Sequence of chain B:
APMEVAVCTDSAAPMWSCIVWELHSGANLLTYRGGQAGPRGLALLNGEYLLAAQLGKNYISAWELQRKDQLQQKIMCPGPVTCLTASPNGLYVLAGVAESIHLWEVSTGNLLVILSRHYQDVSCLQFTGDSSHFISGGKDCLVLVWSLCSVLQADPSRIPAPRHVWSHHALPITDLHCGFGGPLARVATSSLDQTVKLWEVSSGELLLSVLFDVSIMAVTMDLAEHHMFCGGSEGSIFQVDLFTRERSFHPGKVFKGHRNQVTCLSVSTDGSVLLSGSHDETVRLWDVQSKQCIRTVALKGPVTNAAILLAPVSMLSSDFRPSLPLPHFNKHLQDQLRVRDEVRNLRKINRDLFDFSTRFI

Interface contacts:
Residue R403 in chain A is in contact with residue E107 in chain B (closest heavy-atom distance 3.4 Å).
Residue R400 in chain A contacts residue S109 in chain B (closest heavy-atom distance 3.9 Å).
Residue P548 in chain A contacts residue S204 in chain B (closest heavy-atom distance 3.5 Å).
Residue L402 in chain A interacts with residue L150 in chain B (closest heavy-atom distance 3.7 Å).
Residue P602 in chain A contacts residue S204 in chain B (closest heavy-atom distance 3.5 Å).
Residue P74 in chain A interacts with residue I427 in chain B (closest heavy-atom distance 3.9 Å).
Residue V645 in chain A interacts with residue F245 in chain B (closest heavy-atom distance 3.5 Å).
Residue G341 in chain A interacts with residue R399 in chain B (closest heavy-atom distance 2.9 Å).
Residue P602 in chain A contacts residue S205 in chain B (closest heavy-atom distance 3.6 Å).
Residue G405 in chain A contacts residue Q155 in chain B (closest heavy-atom distance 3.3 Å).
Residue A156 in chain A is in contact with residue F426 in chain B (closest heavy-atom distance 3.5 Å).
Residue P646 in chain A interacts with residue T246 in chain B (closest heavy-atom distance 3.8 Å).
Residue V344 in chain A is in contact with residue L398 in chain B (closest heavy-atom distance 3.1 Å).
Residue R84 in chain A interacts with residue L419 in chain B (closest heavy-atom distance 3.9 Å).
Residue L648 in chain A interacts with residue L209 in chain B (closest heavy-atom distance 3.8 Å).
Residue P343 in chain A is in contact with residue R399 in chain B (closest heavy-atom distance 3.6 Å).
Residue L648 in chain A interacts with residue L210 in chain B (closest heavy-atom distance 3.7 Å).
Residue V348 in chain A is in contact with residue D396 in chain B (closest heavy-atom distance 3.6 Å).
Residue L402 in chain A contacts residue Q155 in chain B (closest heavy-atom distance 2.3 Å).
Residue L648 in chain A interacts with residue L200 in chain B (closest heavy-atom distance 3.6 Å).
Residue R400 in chain A interacts with residue L398 in chain B (closest heavy-atom distance 3.8 Å).
Residue R400 in chain A contacts residue L93 in chain B (closest heavy-atom distance 3.7 Å).
Residue V344 in chain A is in contact with residue Q397 in chain B (closest heavy-atom distance 2.9 Å).
Residue R84 in chain A is in contact with residue N416 in chain B (closest heavy-atom distance 3.7 Å).
Residue C81 in chain A is in contact with residue F420 in chain B (closest heavy-atom distance 3.3 Å).
Residue T157 in chain A is in contact with residue F426 in chain B (closest heavy-atom distance 3.0 Å).
Residue P77 in chain A is in contact with residue F420 in chain B (closest heavy-atom distance 3.4 Å).
Residue F340 in chain A contacts residue V400 in chain B (closest heavy-atom distance 3.5 Å).
Residue A454 in chain A contacts residue S134 in chain B (closest heavy-atom distance 3.8 Å).
Residue S338 in chain A interacts with residue R401 in chain B (closest heavy-atom distance 3.9 Å).
Residue P343 in chain A contacts residue Q397 in chain B (closest heavy-atom distance 3.4 Å).
Residue V344 in chain A is in contact with residue D396 in chain B (closest heavy-atom distance 3.3 Å).
Residue S345 in chain A interacts with residue D396 in chain B (closest heavy-atom distance 3.2 Å).
Residue V346 in chain A is in contact with residue D396 in chain B (closest heavy-atom distance 2.7 Å).
Residue I406 in chain A contacts residue Q155 in chain B (closest heavy-atom distance 3.3 Å).
Residue L402 in chain A contacts residue L154 in chain B (closest heavy-atom distance 3.7 Å).
Residue R84 in chain A interacts with residue F420 in chain B (closest heavy-atom distance 3.2 Å).
Residue S455 in chain A is in contact with residue S134 in chain B (closest heavy-atom distance 3.3 Å).
Residue R403 in chain A contacts residue D396 in chain B (closest heavy-atom distance 3.6 Å).
Residue R400 in chain A interacts with residue D396 in chain B (closest heavy-atom distance 3.8 Å).
Residue S345 in chain A contacts residue Q395 in chain B (closest heavy-atom distance 3.8 Å).
Residue E339 in chain A interacts with residue R401 in chain B (closest heavy-atom distance 3.2 Å).
Residue P548 in chain A is in contact with residue P185 in chain B (closest heavy-atom distance 3.7 Å).
Residue P77 in chain A interacts with residue I427 in chain B (closest heavy-atom distance 3.7 Å).
Residue F116 in chain A contacts residue F426 in chain B (closest heavy-atom distance 3.4 Å).
Residue L336 in chain A interacts with residue V400 in chain B (closest heavy-atom distance 3.8 Å).
Residue P548 in chain A is in contact with residue L186 in chain B (closest heavy-atom distance 3.6 Å).
Residue S338 in chain A interacts with residue V400 in chain B (closest heavy-atom distance 3.1 Å).
Residue L160 in chain A interacts with residue S423 in chain B (closest heavy-atom distance 3.8 Å).
Residue E339 in chain A contacts residue V400 in chain B (closest heavy-atom distance 3.3 Å).
Residue S399 in chain A contacts residue Y94 in chain B (closest heavy-atom distance 3.8 Å).
Residue P343 in chain A is in contact with residue L334 in chain B (closest heavy-atom distance 3.5 Å).
Residue V346 in chain A contacts residue Q395 in chain B (closest heavy-atom distance 3.2 Å).
Residue S455 in chain A contacts residue C151 in chain B (closest heavy-atom distance 3.2 Å).
Residue P646 in chain A contacts residue F245 in chain B (closest heavy-atom distance 3.6 Å).
Residue P343 in chain A contacts residue L398 in chain B (closest heavy-atom distance 3.8 Å).
Residue A454 in chain A is in contact with residue P185 in chain B (closest heavy-atom distance 3.5 Å).
Residue S399 in chain A contacts residue L93 in chain B (closest heavy-atom distance 3.8 Å).
Residue L549 in chain A is in contact with residue R165 in chain B (closest heavy-atom distance 3.5 Å).
Residue R403 in chain A is in contact with residue L154 in chain B (closest heavy-atom distance 3.7 Å).

Sequence of chain A:
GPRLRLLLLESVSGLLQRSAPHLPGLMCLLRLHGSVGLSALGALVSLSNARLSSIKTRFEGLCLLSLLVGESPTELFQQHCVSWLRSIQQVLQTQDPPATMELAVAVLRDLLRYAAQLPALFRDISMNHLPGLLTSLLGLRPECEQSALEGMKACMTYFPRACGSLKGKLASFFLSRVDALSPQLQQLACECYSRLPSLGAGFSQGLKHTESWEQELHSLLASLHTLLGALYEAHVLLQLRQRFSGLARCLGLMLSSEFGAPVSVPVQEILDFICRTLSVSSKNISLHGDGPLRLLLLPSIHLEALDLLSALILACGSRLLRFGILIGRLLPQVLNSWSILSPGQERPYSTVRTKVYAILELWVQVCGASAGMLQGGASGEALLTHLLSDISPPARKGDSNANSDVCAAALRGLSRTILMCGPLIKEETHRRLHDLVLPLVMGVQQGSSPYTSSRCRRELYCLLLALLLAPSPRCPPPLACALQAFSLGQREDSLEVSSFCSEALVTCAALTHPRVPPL

These two protein chains interact to form a complex.